This data describes a binding interaction between two proteins.

Sequence of chain A:
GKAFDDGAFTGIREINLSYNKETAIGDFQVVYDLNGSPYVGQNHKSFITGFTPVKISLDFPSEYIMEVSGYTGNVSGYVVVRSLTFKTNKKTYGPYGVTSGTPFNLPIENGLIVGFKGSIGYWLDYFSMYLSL

Sequence of chain B:
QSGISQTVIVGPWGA

Residue-level contacts at the interface:
Residue L133 in chain A is in contact with residue T8 in chain B (closest heavy-atom distance 3.6 Å).
Residue P107 in chain A contacts residue W14 in chain B (closest heavy-atom distance 3.8 Å).
Residue I108 in chain A is in contact with residue G12 in chain B (closest heavy-atom distance 4.0 Å).
Residue P107 in chain A is in contact with residue I10 in chain B (closest heavy-atom distance 4.8 Å).
Residue P107 in chain A contacts residue V11 in chain B (closest heavy-atom distance 3.5 Å).
Residue N105 in chain A is in contact with residue P13 in chain B (closest heavy-atom distance 4.4 Å).
Residue L106 in chain A contacts residue W14 in chain B (closest heavy-atom distance 4.1 Å).
Residue L133 in chain A interacts with residue V9 in chain B (closest heavy-atom distance 3.7 Å).
Residue P107 in chain A contacts residue P13 in chain B (closest heavy-atom distance 3.5 Å).
Residue L133 in chain A interacts with residue Q7 in chain B (closest heavy-atom distance 3.6 Å).
Residue E109 in chain A is in contact with residue P13 in chain B (closest heavy-atom distance 4.0 Å).
Residue E109 in chain A is in contact with residue V11 in chain B (closest heavy-atom distance 4.4 Å).
Residue I108 in chain A interacts with residue I10 in chain B (closest heavy-atom distance 3.7 Å).
Residue N110 in chain A contacts residue V9 in chain B (closest heavy-atom distance 3.4 Å).
Residue L106 in chain A interacts with residue V11 in chain B (closest heavy-atom distance 4.2 Å).
Residue L131 in chain A contacts residue V11 in chain B (closest heavy-atom distance 3.7 Å).
Residue N110 in chain A interacts with residue T8 in chain B (closest heavy-atom distance 2.9 Å).
Residue L131 in chain A interacts with residue V9 in chain B (closest heavy-atom distance 4.0 Å).
Residue I108 in chain A contacts residue V11 in chain B (closest heavy-atom distance 4.4 Å).
Residue S132 in chain A is in contact with residue V9 in chain B (closest heavy-atom distance 4.2 Å).
Residue E109 in chain A is in contact with residue G12 in chain B (closest heavy-atom distance 3.4 Å).
Residue N105 in chain A is in contact with residue W14 in chain B (closest heavy-atom distance 3.0 Å).
Residue P107 in chain A interacts with residue G12 in chain B (closest heavy-atom distance 2.9 Å).
Residue G111 in chain A interacts with residue V9 in chain B (closest heavy-atom distance 4.6 Å).
Residue E109 in chain A contacts residue I10 in chain B (closest heavy-atom distance 2.9 Å).
Residue N110 in chain A contacts residue Q7 in chain B (closest heavy-atom distance 2.9 Å).
Residue N110 in chain A is in contact with residue I10 in chain B (closest heavy-atom distance 3.0 Å).